Sequence of protein 1:
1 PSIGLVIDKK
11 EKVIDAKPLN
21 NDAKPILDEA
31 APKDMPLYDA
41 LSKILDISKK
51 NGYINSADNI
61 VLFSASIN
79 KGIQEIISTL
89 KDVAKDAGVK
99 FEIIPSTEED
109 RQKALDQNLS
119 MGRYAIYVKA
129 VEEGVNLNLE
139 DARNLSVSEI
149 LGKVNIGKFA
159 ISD

Sequence of protein 2:
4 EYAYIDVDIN

The following describes two proteins that form a bound complex.

Contacts between the two chains:
Residue F63 in protein 1 contacts residue D9 in protein 2 (closest heavy-atom distance 3.4 Å).
Residue A65 in protein 1 is in contact with residue Y7 in protein 2 (closest heavy-atom distance 3.1 Å).
Residue L62 in protein 1 interacts with residue V10 in protein 2 (closest heavy-atom distance 3.4 Å).
Residue M119 in protein 1 contacts residue D9 in protein 2 (closest heavy-atom distance 3.0 Å).
Residue R109 in protein 1 interacts with residue Y7 in protein 2 (closest heavy-atom distance 3.5 Å).
Residue M119 in protein 1 is in contact with residue Y7 in protein 2 (closest heavy-atom distance 3.7 Å).
Residue I67 in protein 1 is in contact with residue Y5 in protein 2 (closest heavy-atom distance 3.5 Å).
Residue P1 in protein 1 contacts residue N13 in protein 2 (closest heavy-atom distance 3.9 Å).
Residue L5 in protein 1 interacts with residue I8 in protein 2 (closest heavy-atom distance 2.7 Å).
Residue G80 in protein 1 interacts with residue Y5 in protein 2 (closest heavy-atom distance 3.4 Å).
Residue D8 in protein 1 contacts residue Y5 in protein 2 (closest heavy-atom distance 3.5 Å).
Residue Y53 in protein 1 contacts residue I12 in protein 2 (closest heavy-atom distance 3.9 Å).
Residue G4 in protein 1 contacts residue D9 in protein 2 (closest heavy-atom distance 3.3 Å).
Residue G4 in protein 1 contacts residue I8 in protein 2 (closest heavy-atom distance 3.5 Å).
Residue I44 in protein 1 is in contact with residue I12 in protein 2 (closest heavy-atom distance 4.0 Å).
Residue I84 in protein 1 is in contact with residue A6 in protein 2 (closest heavy-atom distance 3.5 Å).
Residue V145 in protein 1 interacts with residue D11 in protein 2 (closest heavy-atom distance 3.6 Å).
Residue V6 in protein 1 contacts residue Y7 in protein 2 (closest heavy-atom distance 3.7 Å).
Residue I3 in protein 1 contacts residue V10 in protein 2 (closest heavy-atom distance 2.9 Å).
Residue S2 in protein 1 interacts with residue V10 in protein 2 (closest heavy-atom distance 3.3 Å).
Residue D58 in protein 1 contacts residue N13 in protein 2 (closest heavy-atom distance 3.5 Å).
Residue K9 in protein 1 interacts with residue Y5 in protein 2 (closest heavy-atom distance 3.6 Å).
Residue S66 in protein 1 contacts residue Y7 in protein 2 (closest heavy-atom distance 2.8 Å).
Residue V6 in protein 1 interacts with residue E4 in protein 2 (closest heavy-atom distance 3.0 Å).
Residue P1 in protein 1 is in contact with residue D11 in protein 2 (closest heavy-atom distance 3.7 Å).
Residue I67 in protein 1 is in contact with residue A6 in protein 2 (closest heavy-atom distance 3.8 Å).
Residue R121 in protein 1 interacts with residue D11 in protein 2 (closest heavy-atom distance 3.4 Å).
Residue I3 in protein 1 is in contact with residue I8 in protein 2 (closest heavy-atom distance 3.9 Å).
Residue L62 in protein 1 is in contact with residue D9 in protein 2 (closest heavy-atom distance 3.8 Å).
Residue V6 in protein 1 interacts with residue A6 in protein 2 (closest heavy-atom distance 3.6 Å).
Residue S64 in protein 1 is in contact with residue Y7 in protein 2 (closest heavy-atom distance 4.0 Å).
Residue L5 in protein 1 contacts residue Y7 in protein 2 (closest heavy-atom distance 3.3 Å).
Residue V61 in protein 1 contacts residue V10 in protein 2 (closest heavy-atom distance 3.5 Å).
Residue S118 in protein 1 interacts with residue D9 in protein 2 (closest heavy-atom distance 3.5 Å).
Residue S64 in protein 1 contacts residue I8 in protein 2 (closest heavy-atom distance 3.3 Å).
Residue S66 in protein 1 interacts with residue A6 in protein 2 (closest heavy-atom distance 3.2 Å).
Residue L19 in protein 1 interacts with residue D9 in protein 2 (closest heavy-atom distance 3.8 Å).
Residue P1 in protein 1 is in contact with residue V10 in protein 2 (closest heavy-atom distance 3.8 Å).
Residue I54 in protein 1 is in contact with residue I12 in protein 2 (closest heavy-atom distance 3.5 Å).
Residue F63 in protein 1 interacts with residue V10 in protein 2 (closest heavy-atom distance 3.7 Å).
Residue I7 in protein 1 is in contact with residue Y5 in protein 2 (closest heavy-atom distance 3.0 Å).
Residue S48 in protein 1 interacts with residue I12 in protein 2 (closest heavy-atom distance 3.3 Å).
Residue R121 in protein 1 is in contact with residue N13 in protein 2 (closest heavy-atom distance 3.4 Å).
Residue S118 in protein 1 is in contact with residue D11 in protein 2 (closest heavy-atom distance 2.5 Å).
Residue N68 in protein 1 interacts with residue Y5 in protein 2 (closest heavy-atom distance 2.6 Å).
Residue S144 in protein 1 interacts with residue N13 in protein 2 (closest heavy-atom distance 3.3 Å).
Residue I7 in protein 1 interacts with residue A6 in protein 2 (closest heavy-atom distance 3.0 Å).
Residue V61 in protein 1 is in contact with residue D11 in protein 2 (closest heavy-atom distance 3.6 Å).
Residue S2 in protein 1 interacts with residue D11 in protein 2 (closest heavy-atom distance 2.4 Å).
Residue I3 in protein 1 contacts residue D9 in protein 2 (closest heavy-atom distance 3.2 Å).
Residue Y53 in protein 1 is in contact with residue N13 in protein 2 (closest heavy-atom distance 3.6 Å).
Residue V145 in protein 1 is in contact with residue N13 in protein 2 (closest heavy-atom distance 3.0 Å).
Residue S64 in protein 1 is in contact with residue D9 in protein 2 (closest heavy-atom distance 2.8 Å).
Residue I7 in protein 1 contacts residue I8 in protein 2 (closest heavy-atom distance 3.5 Å).
Residue L37 in protein 1 is in contact with residue I8 in protein 2 (closest heavy-atom distance 3.8 Å).
Residue P1 in protein 1 interacts with residue I12 in protein 2 (closest heavy-atom distance 2.9 Å).
Residue L45 in protein 1 interacts with residue I12 in protein 2 (closest heavy-atom distance 3.9 Å).
Residue L62 in protein 1 is in contact with residue D11 in protein 2 (closest heavy-atom distance 2.7 Å).
Residue I7 in protein 1 interacts with residue E4 in protein 2 (closest heavy-atom distance 4.0 Å).
Residue I14 in protein 1 is in contact with residue E4 in protein 2 (closest heavy-atom distance 3.8 Å).